The following describes two proteins that form a bound complex.

Sequence of protein 1:
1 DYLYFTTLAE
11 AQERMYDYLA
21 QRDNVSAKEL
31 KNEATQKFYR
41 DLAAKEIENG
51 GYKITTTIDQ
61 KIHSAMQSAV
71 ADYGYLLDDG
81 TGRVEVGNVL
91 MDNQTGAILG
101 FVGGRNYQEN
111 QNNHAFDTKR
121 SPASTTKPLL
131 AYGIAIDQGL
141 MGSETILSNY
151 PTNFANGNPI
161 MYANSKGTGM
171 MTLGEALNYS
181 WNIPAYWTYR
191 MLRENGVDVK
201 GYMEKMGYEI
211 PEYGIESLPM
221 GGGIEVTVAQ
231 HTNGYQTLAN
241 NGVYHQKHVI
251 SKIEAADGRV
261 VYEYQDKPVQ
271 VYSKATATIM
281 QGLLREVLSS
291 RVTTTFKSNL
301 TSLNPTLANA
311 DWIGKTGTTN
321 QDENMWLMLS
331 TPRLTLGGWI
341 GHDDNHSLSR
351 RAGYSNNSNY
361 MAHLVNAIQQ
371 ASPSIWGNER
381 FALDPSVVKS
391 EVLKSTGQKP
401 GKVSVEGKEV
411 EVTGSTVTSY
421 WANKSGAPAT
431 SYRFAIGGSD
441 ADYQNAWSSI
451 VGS

Sequence of protein 2:
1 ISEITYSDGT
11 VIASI

Interface contacts:
Residue D59 in protein 1 interacts with residue Y6 in protein 2 (closest heavy-atom distance 4.1 Å).
Residue K53 in protein 1 interacts with residue T5 in protein 2 (closest heavy-atom distance 3.9 Å).
Residue I58 in protein 1 contacts residue I12 in protein 2 (closest heavy-atom distance 4.8 Å).
Residue I58 in protein 1 interacts with residue Y6 in protein 2 (closest heavy-atom distance 3.4 Å).
Residue E46 in protein 1 interacts with residue S2 in protein 2 (closest heavy-atom distance 5.0 Å).
Residue T7 in protein 1 contacts residue I4 in protein 2 (closest heavy-atom distance 3.0 Å).
Residue I58 in protein 1 interacts with residue S7 in protein 2 (closest heavy-atom distance 2.9 Å).
Residue I54 in protein 1 interacts with residue I4 in protein 2 (closest heavy-atom distance 3.4 Å).
Residue H63 in protein 1 interacts with residue Y6 in protein 2 (closest heavy-atom distance 4.8 Å).
Residue Y4 in protein 1 is in contact with residue S14 in protein 2 (closest heavy-atom distance 4.9 Å).
Residue E48 in protein 1 interacts with residue S2 in protein 2 (closest heavy-atom distance 4.6 Å).
Residue L3 in protein 1 contacts residue Y6 in protein 2 (closest heavy-atom distance 3.7 Å).
Residue G50 in protein 1 interacts with residue S2 in protein 2 (closest heavy-atom distance 4.4 Å).
Residue T57 in protein 1 interacts with residue S7 in protein 2 (closest heavy-atom distance 4.0 Å).
Residue T55 in protein 1 is in contact with residue T5 in protein 2 (closest heavy-atom distance 3.6 Å).
Residue T55 in protein 1 interacts with residue S7 in protein 2 (closest heavy-atom distance 4.6 Å).
Residue Q60 in protein 1 is in contact with residue Y6 in protein 2 (closest heavy-atom distance 3.3 Å).
Residue T56 in protein 1 interacts with residue I12 in protein 2 (closest heavy-atom distance 3.8 Å).
Residue L3 in protein 1 interacts with residue I12 in protein 2 (closest heavy-atom distance 3.8 Å).
Residue G51 in protein 1 is in contact with residue I1 in protein 2 (closest heavy-atom distance 3.5 Å).
Residue T56 in protein 1 contacts residue Y6 in protein 2 (closest heavy-atom distance 3.6 Å).
Residue T56 in protein 1 contacts residue S7 in protein 2 (closest heavy-atom distance 3.4 Å).
Residue T56 in protein 1 contacts residue T5 in protein 2 (closest heavy-atom distance 2.7 Å).
Residue K53 in protein 1 interacts with residue G9 in protein 2 (closest heavy-atom distance 4.0 Å).
Residue L8 in protein 1 is in contact with residue I15 in protein 2 (closest heavy-atom distance 4.8 Å).
Residue Y4 in protein 1 interacts with residue I12 in protein 2 (closest heavy-atom distance 4.9 Å).
Residue Y4 in protein 1 is in contact with residue I15 in protein 2 (closest heavy-atom distance 3.6 Å).
Residue K53 in protein 1 interacts with residue E3 in protein 2 (closest heavy-atom distance 3.8 Å).
Residue Q60 in protein 1 contacts residue S7 in protein 2 (closest heavy-atom distance 5.0 Å).
Residue L8 in protein 1 interacts with residue I4 in protein 2 (closest heavy-atom distance 4.3 Å).
Residue Y4 in protein 1 interacts with residue I4 in protein 2 (closest heavy-atom distance 4.3 Å).
Residue I47 in protein 1 is in contact with residue S2 in protein 2 (closest heavy-atom distance 2.4 Å).
Residue I54 in protein 1 is in contact with residue E3 in protein 2 (closest heavy-atom distance 2.8 Å).
Residue T56 in protein 1 is in contact with residue I4 in protein 2 (closest heavy-atom distance 3.5 Å).
Residue E48 in protein 1 interacts with residue I15 in protein 2 (closest heavy-atom distance 3.8 Å).
Residue I54 in protein 1 is in contact with residue T5 in protein 2 (closest heavy-atom distance 2.8 Å).
Residue G51 in protein 1 is in contact with residue S2 in protein 2 (closest heavy-atom distance 3.6 Å).
Residue T7 in protein 1 is in contact with residue I12 in protein 2 (closest heavy-atom distance 4.8 Å).
Residue Y52 in protein 1 interacts with residue I1 in protein 2 (closest heavy-atom distance 4.5 Å).
Residue T55 in protein 1 is in contact with residue Y6 in protein 2 (closest heavy-atom distance 4.4 Å).
Residue D59 in protein 1 interacts with residue S7 in protein 2 (closest heavy-atom distance 3.8 Å).
Residue Q60 in protein 1 is in contact with residue D8 in protein 2 (closest heavy-atom distance 4.9 Å).
Residue I47 in protein 1 interacts with residue I15 in protein 2 (closest heavy-atom distance 4.6 Å).
Residue Y52 in protein 1 contacts residue S2 in protein 2 (closest heavy-atom distance 2.8 Å).
Residue Y52 in protein 1 interacts with residue E3 in protein 2 (closest heavy-atom distance 2.9 Å).
Residue Y4 in protein 1 interacts with residue A13 in protein 2 (closest heavy-atom distance 3.5 Å).